Sequence of chain B:
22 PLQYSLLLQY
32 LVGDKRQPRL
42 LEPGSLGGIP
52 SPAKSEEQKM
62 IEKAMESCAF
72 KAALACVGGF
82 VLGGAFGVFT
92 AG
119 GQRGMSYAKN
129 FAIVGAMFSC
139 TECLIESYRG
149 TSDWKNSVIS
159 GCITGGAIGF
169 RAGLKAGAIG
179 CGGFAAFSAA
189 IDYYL

This data describes a binding interaction between two proteins.

Contacts between the two chains:
Residue D41 in chain A is in contact with residue R169 in chain B (closest heavy-atom distance 3.2 Å).
Residue A45 in chain A interacts with residue L172 in chain B (closest heavy-atom distance 4.1 Å).
Residue L38 in chain A contacts residue R169 in chain B (closest heavy-atom distance 4.8 Å).
Residue D41 in chain A interacts with residue A170 in chain B (closest heavy-atom distance 4.7 Å).
Residue N126 in chain A contacts residue K153 in chain B (closest heavy-atom distance 4.3 Å).
Residue A45 in chain A interacts with residue F168 in chain B (closest heavy-atom distance 3.2 Å).
Residue D41 in chain A interacts with residue F168 in chain B (closest heavy-atom distance 4.0 Å).
Residue Y42 in chain A is in contact with residue F168 in chain B (closest heavy-atom distance 3.5 Å).

Sequence of chain A:
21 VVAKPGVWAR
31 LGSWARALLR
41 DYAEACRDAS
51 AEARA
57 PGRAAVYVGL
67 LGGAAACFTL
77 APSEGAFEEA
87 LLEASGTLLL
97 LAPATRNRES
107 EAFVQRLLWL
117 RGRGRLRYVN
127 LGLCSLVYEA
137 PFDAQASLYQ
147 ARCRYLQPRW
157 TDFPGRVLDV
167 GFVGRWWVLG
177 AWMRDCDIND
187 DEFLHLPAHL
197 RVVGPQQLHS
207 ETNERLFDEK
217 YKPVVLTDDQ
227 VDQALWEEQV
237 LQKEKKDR